Contacts between the two chains:
Residue E18 in the first protein contacts residue K296 in the second protein (closest heavy-atom distance 2.7 Å).
Residue N4 in the first protein interacts with residue A284 in the second protein (closest heavy-atom distance 4.8 Å).
Residue I17 in the first protein interacts with residue R293 in the second protein (closest heavy-atom distance 3.9 Å).
Residue G6 in the first protein is in contact with residue S285 in the second protein (closest heavy-atom distance 3.9 Å).
Residue T10 in the first protein interacts with residue G287 in the second protein (closest heavy-atom distance 3.5 Å).
Residue G6 in the first protein is in contact with residue A284 in the second protein (closest heavy-atom distance 2.9 Å).
Residue T10 in the first protein interacts with residue V289 in the second protein (closest heavy-atom distance 3.7 Å).
Residue Q7 in the first protein is in contact with residue S285 in the second protein (closest heavy-atom distance 4.2 Å).
Residue D14 in the first protein is in contact with residue V289 in the second protein (closest heavy-atom distance 4.5 Å).
Residue V9 in the first protein is in contact with residue V289 in the second protein (closest heavy-atom distance 4.3 Å).
Residue Q7 in the first protein is in contact with residue A284 in the second protein (closest heavy-atom distance 3.1 Å).
Residue L11 in the first protein contacts residue Y292 in the second protein (closest heavy-atom distance 3.5 Å).
Residue G6 in the first protein contacts residue K286 in the second protein (closest heavy-atom distance 4.7 Å).
Residue T10 in the first protein is in contact with residue A284 in the second protein (closest heavy-atom distance 3.3 Å).
Residue N4 in the first protein interacts with residue S285 in the second protein (closest heavy-atom distance 3.3 Å).
Residue E18 in the first protein contacts residue R293 in the second protein (closest heavy-atom distance 4.2 Å).
Residue R101 in the first protein is in contact with residue Y292 in the second protein (closest heavy-atom distance 2.4 Å).
Residue G6 in the first protein interacts with residue G287 in the second protein (closest heavy-atom distance 4.0 Å).
Residue R101 in the first protein interacts with residue K296 in the second protein (closest heavy-atom distance 3.9 Å).
Residue D14 in the first protein interacts with residue R293 in the second protein (closest heavy-atom distance 2.4 Å).
Residue D14 in the first protein is in contact with residue K296 in the second protein (closest heavy-atom distance 2.9 Å).
Residue T10 in the first protein contacts residue Y292 in the second protein (closest heavy-atom distance 4.6 Å).
Residue V9 in the first protein is in contact with residue G287 in the second protein (closest heavy-atom distance 5.0 Å).
Residue T10 in the first protein interacts with residue D288 in the second protein (closest heavy-atom distance 3.8 Å).
Residue T10 in the first protein is in contact with residue S285 in the second protein (closest heavy-atom distance 5.0 Å).
Residue V13 in the first protein contacts residue V289 in the second protein (closest heavy-atom distance 3.5 Å).
Residue E97 in the first protein contacts residue Y292 in the second protein (closest heavy-atom distance 4.2 Å).
Residue T10 in the first protein interacts with residue A283 in the second protein (closest heavy-atom distance 4.2 Å).
Residue D14 in the first protein is in contact with residue Y292 in the second protein (closest heavy-atom distance 3.3 Å).

Sequence of the first protein:
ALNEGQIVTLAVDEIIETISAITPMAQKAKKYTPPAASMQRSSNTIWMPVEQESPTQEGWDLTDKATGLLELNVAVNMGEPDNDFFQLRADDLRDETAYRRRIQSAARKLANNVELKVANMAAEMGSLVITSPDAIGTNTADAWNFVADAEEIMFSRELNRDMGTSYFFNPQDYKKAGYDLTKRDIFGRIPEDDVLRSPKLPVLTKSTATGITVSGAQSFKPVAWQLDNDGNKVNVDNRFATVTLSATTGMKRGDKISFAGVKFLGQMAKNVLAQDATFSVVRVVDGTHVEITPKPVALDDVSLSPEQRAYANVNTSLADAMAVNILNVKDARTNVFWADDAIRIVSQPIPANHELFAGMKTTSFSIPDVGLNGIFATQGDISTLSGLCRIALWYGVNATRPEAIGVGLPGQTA

This data describes a binding interaction between two proteins.

Sequence of the second protein:
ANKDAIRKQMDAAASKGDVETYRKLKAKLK